Sequence of chain A:
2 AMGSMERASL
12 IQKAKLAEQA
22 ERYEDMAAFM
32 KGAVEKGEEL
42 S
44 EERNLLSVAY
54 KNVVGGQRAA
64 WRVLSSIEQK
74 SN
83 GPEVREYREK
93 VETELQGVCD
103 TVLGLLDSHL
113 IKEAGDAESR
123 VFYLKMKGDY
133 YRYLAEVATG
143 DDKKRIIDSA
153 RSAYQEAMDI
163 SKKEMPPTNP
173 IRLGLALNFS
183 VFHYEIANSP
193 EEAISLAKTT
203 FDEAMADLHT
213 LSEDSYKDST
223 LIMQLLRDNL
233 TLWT

Interface contacts:
Residue W235 in chain A contacts residue A5 in chain B (closest heavy-atom distance 3.8 Å).
Residue G176 in chain A contacts residue I8 in chain B (closest heavy-atom distance 3.8 Å).
Residue S50 in chain A is in contact with residue G10 in chain B (closest heavy-atom distance 4.3 Å).
Residue G58 in chain A is in contact with residue R11 in chain B (closest heavy-atom distance 3.9 Å).
Residue I224 in chain A interacts with residue I8 in chain B (closest heavy-atom distance 4.1 Å).
Residue N180 in chain A contacts residue I8 in chain B (closest heavy-atom distance 2.9 Å).
Residue L227 in chain A interacts with residue I8 in chain B (closest heavy-atom distance 4.1 Å).
Residue V183 in chain A contacts residue G6 in chain B (closest heavy-atom distance 3.6 Å).
Residue E187 in chain A contacts residue A5 in chain B (closest heavy-atom distance 2.6 Å).
Residue N55 in chain A contacts residue G10 in chain B (closest heavy-atom distance 4.7 Å).
Residue L227 in chain A is in contact with residue P9 in chain B (closest heavy-atom distance 4.0 Å).
Residue K54 in chain A contacts residue G10 in chain B (closest heavy-atom distance 3.5 Å).
Residue E19 in chain A contacts residue S13 in chain B (closest heavy-atom distance 2.5 Å).
Residue L234 in chain A contacts residue A5 in chain B (closest heavy-atom distance 3.4 Å).
Residue V51 in chain A contacts residue G10 in chain B (closest heavy-atom distance 3.5 Å).
Residue K54 in chain A is in contact with residue I8 in chain B (closest heavy-atom distance 4.6 Å).
Residue Y24 in chain A is in contact with residue R11 in chain B (closest heavy-atom distance 4.0 Å).
Residue K54 in chain A contacts residue P9 in chain B (closest heavy-atom distance 3.5 Å).
Residue E19 in chain A contacts residue R12 in chain B (closest heavy-atom distance 3.6 Å).
Residue N55 in chain A interacts with residue R12 in chain B (closest heavy-atom distance 4.7 Å).
Residue L48 in chain A interacts with residue S13 in chain B (closest heavy-atom distance 4.4 Å).
Residue N231 in chain A contacts residue A5 in chain B (closest heavy-atom distance 3.0 Å).
Residue K127 in chain A interacts with residue I8 in chain B (closest heavy-atom distance 4.2 Å).
Residue L179 in chain A interacts with residue G6 in chain B (closest heavy-atom distance 3.8 Å).
Residue V183 in chain A interacts with residue A5 in chain B (closest heavy-atom distance 4.4 Å).
Residue K54 in chain A contacts residue R11 in chain B (closest heavy-atom distance 4.0 Å).
Residue L179 in chain A interacts with residue I8 in chain B (closest heavy-atom distance 3.5 Å).
Residue G59 in chain A contacts residue R11 in chain B (closest heavy-atom distance 3.5 Å).
Residue E19 in chain A interacts with residue R11 in chain B (closest heavy-atom distance 4.5 Å).
Residue V51 in chain A is in contact with residue S13 in chain B (closest heavy-atom distance 3.7 Å).
Residue N55 in chain A contacts residue R11 in chain B (closest heavy-atom distance 2.9 Å).
Residue V51 in chain A is in contact with residue R11 in chain B (closest heavy-atom distance 3.6 Å).
Residue V51 in chain A interacts with residue R12 in chain B (closest heavy-atom distance 3.8 Å).
Residue N231 in chain A contacts residue G6 in chain B (closest heavy-atom distance 2.9 Å).

Sequence of chain B:
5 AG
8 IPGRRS

The following describes two proteins that form a bound complex.